Sequence of protein 2:
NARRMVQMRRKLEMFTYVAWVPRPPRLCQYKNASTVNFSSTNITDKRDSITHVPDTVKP

Contacts between the two chains:
Residue Q233 in protein 1 contacts residue M100 in protein 2 (closest heavy-atom distance 3.5 Å).
Residue H97 in protein 1 is in contact with residue T272 in protein 2 (closest heavy-atom distance 3.5 Å).
Residue G84 in protein 1 contacts residue R275 in protein 2 (closest heavy-atom distance 2.4 Å).
Residue L237 in protein 1 is in contact with residue Y258 in protein 2 (closest heavy-atom distance 3.7 Å).
Residue G84 in protein 1 contacts residue I278 in protein 2 (closest heavy-atom distance 2.9 Å).
Residue L237 in protein 1 contacts residue R98 in protein 2 (closest heavy-atom distance 3.5 Å).
Residue L237 in protein 1 interacts with residue K259 in protein 2 (closest heavy-atom distance 3.6 Å).
Residue L62 in protein 1 contacts residue T272 in protein 2 (closest heavy-atom distance 3.5 Å).
Residue P71 in protein 1 contacts residue I278 in protein 2 (closest heavy-atom distance 3.6 Å).
Residue L62 in protein 1 interacts with residue K274 in protein 2 (closest heavy-atom distance 3.4 Å).
Residue F68 in protein 1 contacts residue I271 in protein 2 (closest heavy-atom distance 3.5 Å).
Residue N140 in protein 1 interacts with residue T284 in protein 2 (closest heavy-atom distance 3.2 Å).
Residue L237 in protein 1 is in contact with residue V101 in protein 2 (closest heavy-atom distance 3.5 Å).
Residue Q233 in protein 1 is in contact with residue R99 in protein 2 (closest heavy-atom distance 3.1 Å).
Residue Q86 in protein 1 contacts residue V281 in protein 2 (closest heavy-atom distance 3.6 Å).
Residue I67 in protein 1 contacts residue T272 in protein 2 (closest heavy-atom distance 3.7 Å).
Residue E232 in protein 1 is in contact with residue Q257 in protein 2 (closest heavy-atom distance 3.1 Å).
Residue Y106 in protein 1 is in contact with residue R105 in protein 2 (closest heavy-atom distance 3.0 Å).
Residue N57 in protein 1 is in contact with residue D273 in protein 2 (closest heavy-atom distance 3.4 Å).
Residue L236 in protein 1 interacts with residue R99 in protein 2 (closest heavy-atom distance 3.3 Å).
Residue N57 in protein 1 is in contact with residue T272 in protein 2 (closest heavy-atom distance 3.5 Å).
Residue L236 in protein 1 contacts residue M100 in protein 2 (closest heavy-atom distance 3.4 Å).
Residue S93 in protein 1 contacts residue D273 in protein 2 (closest heavy-atom distance 3.2 Å).
Residue G138 in protein 1 is in contact with residue V285 in protein 2 (closest heavy-atom distance 3.6 Å).
Residue L62 in protein 1 interacts with residue I271 in protein 2 (closest heavy-atom distance 3.0 Å).
Residue F83 in protein 1 contacts residue I278 in protein 2 (closest heavy-atom distance 3.5 Å).
Residue P54 in protein 1 contacts residue T272 in protein 2 (closest heavy-atom distance 3.7 Å).
Residue D63 in protein 1 is in contact with residue N270 in protein 2 (closest heavy-atom distance 3.4 Å).
Residue N56 in protein 1 is in contact with residue I278 in protein 2 (closest heavy-atom distance 3.2 Å).
Residue F83 in protein 1 is in contact with residue T279 in protein 2 (closest heavy-atom distance 3.6 Å).
Residue I67 in protein 1 is in contact with residue I271 in protein 2 (closest heavy-atom distance 3.6 Å).
Residue Q81 in protein 1 is in contact with residue T279 in protein 2 (closest heavy-atom distance 3.2 Å).
Residue K96 in protein 1 contacts residue D273 in protein 2 (closest heavy-atom distance 2.7 Å).
Residue Q86 in protein 1 interacts with residue P282 in protein 2 (closest heavy-atom distance 3.2 Å).
Residue F85 in protein 1 is in contact with residue R275 in protein 2 (closest heavy-atom distance 3.4 Å).
Residue N140 in protein 1 interacts with residue D283 in protein 2 (closest heavy-atom distance 3.2 Å).
Residue G84 in protein 1 contacts residue V281 in protein 2 (closest heavy-atom distance 3.6 Å).
Residue G84 in protein 1 is in contact with residue T279 in protein 2 (closest heavy-atom distance 3.5 Å).
Residue Y106 in protein 1 is in contact with residue M109 in protein 2 (closest heavy-atom distance 3.5 Å).
Residue L62 in protein 1 contacts residue N270 in protein 2 (closest heavy-atom distance 3.7 Å).
Residue F85 in protein 1 is in contact with residue V281 in protein 2 (closest heavy-atom distance 3.4 Å).
Residue I231 in protein 1 is in contact with residue V101 in protein 2 (closest heavy-atom distance 2.8 Å).
Residue N57 in protein 1 contacts residue K274 in protein 2 (closest heavy-atom distance 3.4 Å).
Residue N57 in protein 1 contacts residue R275 in protein 2 (closest heavy-atom distance 2.8 Å).
Residue S93 in protein 1 contacts residue T272 in protein 2 (closest heavy-atom distance 2.4 Å).
Residue E102 in protein 1 interacts with residue P253 in protein 2 (closest heavy-atom distance 3.6 Å).
Residue V82 in protein 1 is in contact with residue I278 in protein 2 (closest heavy-atom distance 3.1 Å).
Residue E102 in protein 1 interacts with residue R105 in protein 2 (closest heavy-atom distance 2.9 Å).
Residue I103 in protein 1 interacts with residue M109 in protein 2 (closest heavy-atom distance 3.5 Å).
Residue N140 in protein 1 interacts with residue V285 in protein 2 (closest heavy-atom distance 2.7 Å).
Residue F230 in protein 1 is in contact with residue Q257 in protein 2 (closest heavy-atom distance 3.2 Å).
Residue Q233 in protein 1 interacts with residue V101 in protein 2 (closest heavy-atom distance 2.8 Å).
Residue I46 in protein 1 interacts with residue P250 in protein 2 (closest heavy-atom distance 3.7 Å).
Residue V55 in protein 1 is in contact with residue R275 in protein 2 (closest heavy-atom distance 2.9 Å).
Residue Y106 in protein 1 contacts residue K106 in protein 2 (closest heavy-atom distance 3.7 Å).
Residue L237 in protein 1 is in contact with residue R99 in protein 2 (closest heavy-atom distance 3.1 Å).
Residue H97 in protein 1 contacts residue L255 in protein 2 (closest heavy-atom distance 3.6 Å).
Residue V59 in protein 1 is in contact with residue K274 in protein 2 (closest heavy-atom distance 3.3 Å).
Residue D227 in protein 1 interacts with residue Q102 in protein 2 (closest heavy-atom distance 3.3 Å).
Residue V58 in protein 1 is in contact with residue K274 in protein 2 (closest heavy-atom distance 3.6 Å).

Sequence of protein 1:
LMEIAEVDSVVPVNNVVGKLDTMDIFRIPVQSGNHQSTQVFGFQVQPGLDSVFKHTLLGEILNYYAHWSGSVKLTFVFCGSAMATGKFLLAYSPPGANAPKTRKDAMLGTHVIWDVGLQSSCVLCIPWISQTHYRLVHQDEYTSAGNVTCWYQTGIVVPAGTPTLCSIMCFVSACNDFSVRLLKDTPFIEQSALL

This data describes a binding interaction between two proteins.